Sequence of the first protein:
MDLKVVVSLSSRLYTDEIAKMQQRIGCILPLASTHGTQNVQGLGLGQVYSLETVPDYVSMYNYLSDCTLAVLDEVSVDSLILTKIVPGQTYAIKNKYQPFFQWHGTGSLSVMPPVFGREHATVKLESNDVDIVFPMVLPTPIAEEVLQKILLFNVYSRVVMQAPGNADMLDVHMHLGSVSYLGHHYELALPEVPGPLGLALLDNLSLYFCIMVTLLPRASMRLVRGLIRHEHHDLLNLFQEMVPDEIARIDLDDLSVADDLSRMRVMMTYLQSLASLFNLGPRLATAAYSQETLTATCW

Sequence of the second protein:
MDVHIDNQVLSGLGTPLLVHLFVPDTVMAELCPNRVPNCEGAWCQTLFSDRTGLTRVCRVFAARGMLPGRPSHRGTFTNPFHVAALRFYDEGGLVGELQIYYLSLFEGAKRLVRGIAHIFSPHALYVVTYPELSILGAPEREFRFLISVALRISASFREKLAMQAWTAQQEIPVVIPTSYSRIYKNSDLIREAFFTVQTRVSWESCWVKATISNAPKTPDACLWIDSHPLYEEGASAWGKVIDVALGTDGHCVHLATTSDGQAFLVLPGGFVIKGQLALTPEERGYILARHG

Residue-level contacts at the interface:
Residue G165 in the first protein contacts residue N410 in the second protein (closest heavy-atom distance 4.2 Å).
Residue Q162 in the first protein contacts residue G41 in the second protein (closest heavy-atom distance 4.8 Å).
Residue Q162 in the first protein contacts residue R101 in the second protein (closest heavy-atom distance 4.8 Å).
Residue Q162 in the first protein is in contact with residue W43 in the second protein (closest heavy-atom distance 2.9 Å).
Residue R158 in the first protein interacts with residue E105 in the second protein (closest heavy-atom distance 2.7 Å).
Residue M161 in the first protein interacts with residue Y103 in the second protein (closest heavy-atom distance 3.5 Å).
Residue M161 in the first protein contacts residue E105 in the second protein (closest heavy-atom distance 4.7 Å).
Residue M161 in the first protein contacts residue G41 in the second protein (closest heavy-atom distance 4.9 Å).
Residue Q162 in the first protein contacts residue Y103 in the second protein (closest heavy-atom distance 2.8 Å).
Residue R158 in the first protein is in contact with residue E40 in the second protein (closest heavy-atom distance 3.6 Å).

These two protein chains interact to form a complex.